Sequence of chain A:
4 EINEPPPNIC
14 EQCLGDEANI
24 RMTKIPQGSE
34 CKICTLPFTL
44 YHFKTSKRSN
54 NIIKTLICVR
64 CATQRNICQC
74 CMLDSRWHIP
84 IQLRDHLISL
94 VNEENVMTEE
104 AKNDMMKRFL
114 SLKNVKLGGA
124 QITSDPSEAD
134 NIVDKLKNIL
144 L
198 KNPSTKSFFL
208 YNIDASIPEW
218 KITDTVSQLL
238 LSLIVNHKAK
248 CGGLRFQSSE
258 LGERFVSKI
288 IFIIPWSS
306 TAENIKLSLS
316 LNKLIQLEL

Sequence of chain B:
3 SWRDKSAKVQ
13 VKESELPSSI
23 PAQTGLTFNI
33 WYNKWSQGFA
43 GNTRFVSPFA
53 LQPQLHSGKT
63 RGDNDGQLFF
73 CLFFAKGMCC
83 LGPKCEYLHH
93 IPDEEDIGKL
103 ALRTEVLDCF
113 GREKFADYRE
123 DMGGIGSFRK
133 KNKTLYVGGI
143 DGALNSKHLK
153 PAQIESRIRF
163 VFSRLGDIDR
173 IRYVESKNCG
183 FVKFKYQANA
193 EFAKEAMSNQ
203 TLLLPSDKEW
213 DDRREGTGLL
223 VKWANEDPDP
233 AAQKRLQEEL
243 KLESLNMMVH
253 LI

Contacts between the two chains:
Residue M250 in chain B contacts residue L139 in chain A (closest heavy-atom distance 3.2 Å).
Residue I170 in chain B contacts residue E216 in chain A (closest heavy-atom distance 3.5 Å).
Residue R131 in chain B contacts residue E103 in chain A (closest heavy-atom distance 3.3 Å).
Residue V108 in chain B is in contact with residue C73 in chain A (closest heavy-atom distance 2.8 Å).
Residue L104 in chain B interacts with residue Q15 in chain A (closest heavy-atom distance 4.0 Å).
Residue L242 in chain B contacts residue H89 in chain A (closest heavy-atom distance 3.3 Å).
Residue R174 in chain B contacts residue L324 in chain A (closest heavy-atom distance 3.5 Å).
Residue R105 in chain B is in contact with residue I56 in chain A (closest heavy-atom distance 3.6 Å).
Residue K187 in chain B contacts residue W217 in chain A (closest heavy-atom distance 3.3 Å).
Residue R237 in chain B is in contact with residue H244 in chain A (closest heavy-atom distance 4.1 Å).
Residue V108 in chain B contacts residue M75 in chain A (closest heavy-atom distance 3.5 Å).
Residue M249 in chain B interacts with residue L86 in chain A (closest heavy-atom distance 3.3 Å).
Residue D171 in chain B contacts residue P215 in chain A (closest heavy-atom distance 3.5 Å).
Residue I254 in chain B is in contact with residue V136 in chain A (closest heavy-atom distance 4.2 Å).
Residue F117 in chain B interacts with residue K35 in chain A (closest heavy-atom distance 3.9 Å).
Residue E115 in chain B interacts with residue K35 in chain A (closest heavy-atom distance 3.2 Å).
Residue L247 in chain B interacts with residue L143 in chain A (closest heavy-atom distance 4.1 Å).
Residue M250 in chain B interacts with residue L143 in chain A (closest heavy-atom distance 3.4 Å).
Residue E107 in chain B is in contact with residue C74 in chain A (closest heavy-atom distance 4.0 Å).
Residue R131 in chain B is in contact with residue I36 in chain A (closest heavy-atom distance 4.0 Å).
Residue D171 in chain B interacts with residue W217 in chain A (closest heavy-atom distance 3.6 Å).
Residue R172 in chain B interacts with residue E216 in chain A (closest heavy-atom distance 3.6 Å).
Residue A118 in chain B is in contact with residue E103 in chain A (closest heavy-atom distance 3.9 Å).
Residue S246 in chain B contacts residue L90 in chain A (closest heavy-atom distance 3.3 Å).
Residue R237 in chain B is in contact with residue S213 in chain A (closest heavy-atom distance 4.0 Å).
Residue R174 in chain B is in contact with residue K245 in chain A (closest heavy-atom distance 3.7 Å).
Residue F130 in chain B contacts residue M75 in chain A (closest heavy-atom distance 3.4 Å).
Residue Q69 in chain B is in contact with residue N54 in chain A (closest heavy-atom distance 3.2 Å).
Residue R161 in chain B contacts residue V242 in chain A (closest heavy-atom distance 3.5 Å).
Residue R161 in chain B is in contact with residue L240 in chain A (closest heavy-atom distance 4.2 Å).
Residue V108 in chain B interacts with residue C74 in chain A (closest heavy-atom distance 2.9 Å).
Residue L253 in chain B contacts residue W80 in chain A (closest heavy-atom distance 3.8 Å).
Residue I173 in chain B contacts residue E216 in chain A (closest heavy-atom distance 4.2 Å).
Residue F130 in chain B is in contact with residue K35 in chain A (closest heavy-atom distance 3.5 Å).
Residue L70 in chain B interacts with residue N54 in chain A (closest heavy-atom distance 3.6 Å).
Residue L104 in chain B interacts with residue C16 in chain A (closest heavy-atom distance 3.5 Å).
Residue D171 in chain B contacts residue H244 in chain A (closest heavy-atom distance 3.8 Å).
Residue D67 in chain B is in contact with residue N53 in chain A (closest heavy-atom distance 3.1 Å).
Residue A118 in chain B interacts with residue K110 in chain A (closest heavy-atom distance 3.9 Å).
Residue A118 in chain B interacts with residue K35 in chain A (closest heavy-atom distance 3.3 Å).
Residue L104 in chain B interacts with residue C74 in chain A (closest heavy-atom distance 4.0 Å).
Residue A118 in chain B interacts with residue I36 in chain A (closest heavy-atom distance 4.0 Å).
Residue D171 in chain B is in contact with residue E216 in chain A (closest heavy-atom distance 2.7 Å).
Residue R161 in chain B interacts with residue I241 in chain A (closest heavy-atom distance 3.3 Å).
Residue F130 in chain B contacts residue I36 in chain A (closest heavy-atom distance 3.7 Å).
Residue K116 in chain B contacts residue K35 in chain A (closest heavy-atom distance 3.6 Å).
Residue R105 in chain B interacts with residue N54 in chain A (closest heavy-atom distance 4.0 Å).
Residue F71 in chain B contacts residue N54 in chain A (closest heavy-atom distance 3.2 Å).
Residue R105 in chain B contacts residue I55 in chain A (closest heavy-atom distance 3.4 Å).
Residue D119 in chain B contacts residue K105 in chain A (closest heavy-atom distance 3.4 Å).
Residue R172 in chain B is in contact with residue H244 in chain A (closest heavy-atom distance 3.6 Å).
Residue R237 in chain B is in contact with residue A212 in chain A (closest heavy-atom distance 2.7 Å).
Residue D119 in chain B interacts with residue E103 in chain A (closest heavy-atom distance 3.7 Å).
Residue V108 in chain B interacts with residue L59 in chain A (closest heavy-atom distance 2.2 Å).
Residue E96 in chain B contacts residue D221 in chain A (closest heavy-atom distance 4.0 Å).
Residue D231 in chain B is in contact with residue K245 in chain A (closest heavy-atom distance 3.9 Å).
Residue I170 in chain B interacts with residue W217 in chain A (closest heavy-atom distance 3.3 Å).
Residue M250 in chain B contacts residue L90 in chain A (closest heavy-atom distance 3.6 Å).
Residue S246 in chain B contacts residue H89 in chain A (closest heavy-atom distance 3.3 Å).
Residue D119 in chain B interacts with residue K110 in chain A (closest heavy-atom distance 3.3 Å).

The following describes two proteins that form a bound complex.